These two protein chains interact to form a complex.

Residue-level contacts at the interface:
Residue N686 in protein 2 is in contact with residue C36 in protein 1 (closest heavy-atom distance 3.1 Å).
Residue R763 in protein 2 contacts residue E25 in protein 1 (closest heavy-atom distance 2.9 Å).
Residue R223 in protein 2 contacts residue D104 in protein 1 (closest heavy-atom distance 3.2 Å).
Residue K210 in protein 2 interacts with residue D73 in protein 1 (closest heavy-atom distance 3.0 Å).
Residue N502 in protein 2 interacts with residue P46 in protein 1 (closest heavy-atom distance 3.2 Å).
Residue K379 in protein 2 is in contact with residue Y61 in protein 1 (closest heavy-atom distance 3.1 Å).
Residue R505 in protein 2 contacts residue F44 in protein 1 (closest heavy-atom distance 3.0 Å).
Residue L132 in protein 2 interacts with residue D85 in protein 1 (closest heavy-atom distance 3.1 Å).
Residue Q349 in protein 2 contacts residue V59 in protein 1 (closest heavy-atom distance 3.3 Å).
Residue M378 in protein 2 contacts residue Y61 in protein 1 (closest heavy-atom distance 3.2 Å).
Residue E452 in protein 2 contacts residue Y51 in protein 1 (closest heavy-atom distance 3.1 Å).
Residue K53 in protein 2 contacts residue D90 in protein 1 (closest heavy-atom distance 3.2 Å).
Residue N129 in protein 2 contacts residue L86 in protein 1 (closest heavy-atom distance 3.3 Å).
Residue Y722 in protein 2 interacts with residue R32 in protein 1 (closest heavy-atom distance 3.2 Å).
Residue N244 in protein 2 interacts with residue Q69 in protein 1 (closest heavy-atom distance 3.1 Å).
Residue Y353 in protein 2 is in contact with residue R57 in protein 1 (closest heavy-atom distance 2.0 Å).
Residue Q128 in protein 2 is in contact with residue L86 in protein 1 (closest heavy-atom distance 3.1 Å).
Residue V240 in protein 2 interacts with residue H72 in protein 1 (closest heavy-atom distance 3.0 Å).
Residue N651 in protein 2 is in contact with residue N37 in protein 1 (closest heavy-atom distance 3.0 Å).
Residue K187 in protein 2 interacts with residue L108 in protein 1 (closest heavy-atom distance 3.1 Å).
Residue M304 in protein 2 is in contact with residue L75 in protein 1 (closest heavy-atom distance 3.1 Å).
Residue R314 in protein 2 interacts with residue V59 in protein 1 (closest heavy-atom distance 3.2 Å).
Residue Q95 in protein 2 contacts residue D85 in protein 1 (closest heavy-atom distance 2.9 Å).
Residue Y648 in protein 2 is in contact with residue P40 in protein 1 (closest heavy-atom distance 3.1 Å).
Residue H616 in protein 2 contacts residue R32 in protein 1 (closest heavy-atom distance 2.9 Å).
Residue G382 in protein 2 interacts with residue F53 in protein 1 (closest heavy-atom distance 3.0 Å).
Residue Y92 in protein 2 is in contact with residue N88 in protein 1 (closest heavy-atom distance 3.1 Å).
Residue H616 in protein 2 contacts residue V33 in protein 1 (closest heavy-atom distance 3.0 Å).
Residue Q95 in protein 2 contacts residue I84 in protein 1 (closest heavy-atom distance 2.4 Å).
Residue N609 in protein 2 interacts with residue N37 in protein 1 (closest heavy-atom distance 3.1 Å).
Residue N456 in protein 2 is in contact with residue I49 in protein 1 (closest heavy-atom distance 2.6 Å).
Residue R725 in protein 2 contacts residue V33 in protein 1 (closest heavy-atom distance 3.1 Å).
Residue L219 in protein 2 is in contact with residue L107 in protein 1 (closest heavy-atom distance 3.2 Å).
Residue K187 in protein 2 is in contact with residue L107 in protein 1 (closest heavy-atom distance 2.9 Å).
Residue T766 in protein 2 contacts residue E25 in protein 1 (closest heavy-atom distance 3.1 Å).
Residue N456 in protein 2 interacts with residue F48 in protein 1 (closest heavy-atom distance 3.1 Å).
Residue Q762 in protein 2 contacts residue E25 in protein 1 (closest heavy-atom distance 2.7 Å).
Residue Y186 in protein 2 is in contact with residue L80 in protein 1 (closest heavy-atom distance 3.2 Å).
Residue G652 in protein 2 interacts with residue N37 in protein 1 (closest heavy-atom distance 3.0 Å).
Residue R725 in protein 2 interacts with residue C31 in protein 1 (closest heavy-atom distance 2.9 Å).
Residue V240 in protein 2 interacts with residue K71 in protein 1 (closest heavy-atom distance 2.9 Å).
Residue N162 in protein 2 contacts residue L86 in protein 1 (closest heavy-atom distance 3.2 Å).
Residue G195 in protein 2 interacts with residue P89 in protein 1 (closest heavy-atom distance 3.1 Å).
Residue Q95 in protein 2 contacts residue T83 in protein 1 (closest heavy-atom distance 2.4 Å).
Residue L241 in protein 2 interacts with residue K71 in protein 1 (closest heavy-atom distance 3.3 Å).
Residue R505 in protein 2 interacts with residue P43 in protein 1 (closest heavy-atom distance 2.6 Å).
Residue Y92 in protein 2 is in contact with residue I87 in protein 1 (closest heavy-atom distance 3.2 Å).
Residue E423 in protein 2 contacts residue F48 in protein 1 (closest heavy-atom distance 3.2 Å).
Residue Y371 in protein 2 is in contact with residue L66 in protein 1 (closest heavy-atom distance 3.2 Å).
Residue G203 in protein 2 contacts residue L80 in protein 1 (closest heavy-atom distance 3.2 Å).
Residue L49 in protein 2 is in contact with residue D90 in protein 1 (closest heavy-atom distance 3.1 Å).
Residue N193 in protein 2 interacts with residue R93 in protein 1 (closest heavy-atom distance 3.2 Å).
Residue P164 in protein 2 contacts residue I84 in protein 1 (closest heavy-atom distance 3.2 Å).
Residue H317 in protein 2 contacts residue F58 in protein 1 (closest heavy-atom distance 3.3 Å).
Residue L612 in protein 2 contacts residue K34 in protein 1 (closest heavy-atom distance 3.1 Å).
Residue Y310 in protein 2 is in contact with residue E67 in protein 1 (closest heavy-atom distance 2.4 Å).
Residue H317 in protein 2 contacts residue R57 in protein 1 (closest heavy-atom distance 2.7 Å).
Residue N129 in protein 2 is in contact with residue I87 in protein 1 (closest heavy-atom distance 3.2 Å).
Residue F340 in protein 2 is in contact with residue H70 in protein 1 (closest heavy-atom distance 3.2 Å).
Residue H689 in protein 2 is in contact with residue Y35 in protein 1 (closest heavy-atom distance 3.3 Å).

Sequence of protein 2:
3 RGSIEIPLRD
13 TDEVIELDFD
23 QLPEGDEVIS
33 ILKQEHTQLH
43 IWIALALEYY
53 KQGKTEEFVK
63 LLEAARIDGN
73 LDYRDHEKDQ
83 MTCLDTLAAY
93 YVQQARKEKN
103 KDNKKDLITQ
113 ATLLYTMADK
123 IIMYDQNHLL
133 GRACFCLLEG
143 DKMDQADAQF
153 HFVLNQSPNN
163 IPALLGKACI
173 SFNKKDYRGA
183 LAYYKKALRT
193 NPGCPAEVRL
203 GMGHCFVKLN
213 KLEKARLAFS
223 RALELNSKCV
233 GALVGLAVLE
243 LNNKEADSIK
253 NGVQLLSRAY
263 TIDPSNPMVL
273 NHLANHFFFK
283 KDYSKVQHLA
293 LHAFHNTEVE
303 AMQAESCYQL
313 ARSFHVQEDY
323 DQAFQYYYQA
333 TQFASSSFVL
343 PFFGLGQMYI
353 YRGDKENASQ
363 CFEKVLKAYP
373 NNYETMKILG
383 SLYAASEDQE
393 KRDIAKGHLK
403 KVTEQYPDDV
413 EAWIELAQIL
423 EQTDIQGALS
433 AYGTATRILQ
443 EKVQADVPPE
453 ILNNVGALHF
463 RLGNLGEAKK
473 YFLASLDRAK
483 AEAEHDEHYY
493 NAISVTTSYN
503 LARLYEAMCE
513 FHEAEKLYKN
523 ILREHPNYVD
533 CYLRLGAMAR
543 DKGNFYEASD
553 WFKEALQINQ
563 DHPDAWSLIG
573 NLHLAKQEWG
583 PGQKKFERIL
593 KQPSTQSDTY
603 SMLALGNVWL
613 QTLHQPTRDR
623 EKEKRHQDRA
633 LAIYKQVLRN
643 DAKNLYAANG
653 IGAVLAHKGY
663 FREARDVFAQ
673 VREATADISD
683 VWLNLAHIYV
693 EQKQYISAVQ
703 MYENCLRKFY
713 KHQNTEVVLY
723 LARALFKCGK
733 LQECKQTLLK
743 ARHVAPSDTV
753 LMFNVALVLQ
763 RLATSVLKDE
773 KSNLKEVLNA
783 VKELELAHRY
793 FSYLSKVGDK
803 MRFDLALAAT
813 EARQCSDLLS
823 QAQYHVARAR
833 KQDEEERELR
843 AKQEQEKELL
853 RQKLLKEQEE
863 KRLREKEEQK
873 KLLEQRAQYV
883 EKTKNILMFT

Sequence of protein 1:
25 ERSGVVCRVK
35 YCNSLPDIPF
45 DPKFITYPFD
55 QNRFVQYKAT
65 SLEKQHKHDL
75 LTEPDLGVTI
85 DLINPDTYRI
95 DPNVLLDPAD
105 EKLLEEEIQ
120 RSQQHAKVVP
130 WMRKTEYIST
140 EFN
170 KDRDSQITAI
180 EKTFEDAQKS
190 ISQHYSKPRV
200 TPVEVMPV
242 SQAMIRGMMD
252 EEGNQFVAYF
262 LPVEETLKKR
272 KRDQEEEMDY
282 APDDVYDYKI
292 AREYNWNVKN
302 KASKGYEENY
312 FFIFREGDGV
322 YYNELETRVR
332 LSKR